Residue-level contacts at the interface:
Residue A70 in the second protein is in contact with residue I38 in the first protein (closest heavy-atom distance 4.3 Å).
Residue S74 in the second protein contacts residue F30 in the first protein (closest heavy-atom distance 3.5 Å).
Residue L73 in the second protein contacts residue F30 in the first protein (closest heavy-atom distance 3.8 Å).
Residue M69 in the second protein contacts residue I38 in the first protein (closest heavy-atom distance 3.9 Å).
Residue M69 in the second protein interacts with residue S37 in the first protein (closest heavy-atom distance 4.7 Å).
Residue L73 in the second protein interacts with residue T34 in the first protein (closest heavy-atom distance 4.0 Å).
Residue L73 in the second protein interacts with residue I38 in the first protein (closest heavy-atom distance 4.0 Å).
Residue K66 in the second protein interacts with residue N39 in the first protein (closest heavy-atom distance 3.0 Å).
Residue A70 in the second protein is in contact with residue T34 in the first protein (closest heavy-atom distance 4.1 Å).
Residue K66 in the second protein contacts residue N40 in the first protein (closest heavy-atom distance 3.7 Å).
Residue K66 in the second protein is in contact with residue I38 in the first protein (closest heavy-atom distance 3.5 Å).
Residue L73 in the second protein contacts residue S37 in the first protein (closest heavy-atom distance 4.4 Å).

These two protein chains interact to form a complex.

Sequence of the second protein:
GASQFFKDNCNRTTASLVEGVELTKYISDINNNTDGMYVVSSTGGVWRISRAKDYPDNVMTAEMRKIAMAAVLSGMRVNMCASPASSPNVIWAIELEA

Sequence of the first protein:
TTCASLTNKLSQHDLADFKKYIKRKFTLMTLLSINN